Contacts between the two chains:
Residue N70 in the first protein is in contact with residue N4 in the second protein (closest heavy-atom distance 3.6 Å).
Residue N70 in the first protein contacts residue F5 in the second protein (closest heavy-atom distance 3.1 Å).
Residue Y123 in the first protein is in contact with residue M8 in the second protein (closest heavy-atom distance 3.1 Å).
Residue K66 in the first protein interacts with residue Y3 in the second protein (closest heavy-atom distance 4.8 Å).
Residue V9 in the first protein contacts residue F5 in the second protein (closest heavy-atom distance 4.1 Å).
Residue Y45 in the first protein interacts with residue V2 in the second protein (closest heavy-atom distance 3.8 Å).
Residue K146 in the first protein is in contact with residue M8 in the second protein (closest heavy-atom distance 2.9 Å).
Residue Y22 in the first protein interacts with residue F5 in the second protein (closest heavy-atom distance 4.6 Å).
Residue S73 in the first protein interacts with residue T7 in the second protein (closest heavy-atom distance 3.8 Å).
Residue S73 in the first protein interacts with residue A6 in the second protein (closest heavy-atom distance 4.8 Å).
Residue N70 in the first protein contacts residue Y3 in the second protein (closest heavy-atom distance 3.1 Å).
Residue R155 in the first protein interacts with residue A6 in the second protein (closest heavy-atom distance 3.5 Å).
Residue Y159 in the first protein is in contact with residue A1 in the second protein (closest heavy-atom distance 2.8 Å).
Residue K66 in the first protein interacts with residue N4 in the second protein (closest heavy-atom distance 4.6 Å).
Residue F74 in the first protein interacts with residue F5 in the second protein (closest heavy-atom distance 3.9 Å).
Residue Y159 in the first protein contacts residue Y3 in the second protein (closest heavy-atom distance 3.3 Å).
Residue Y7 in the first protein contacts residue A1 in the second protein (closest heavy-atom distance 2.6 Å).
Residue E63 in the first protein contacts residue A1 in the second protein (closest heavy-atom distance 3.5 Å).
Residue E24 in the first protein is in contact with residue V2 in the second protein (closest heavy-atom distance 3.5 Å).
Residue R155 in the first protein contacts residue N4 in the second protein (closest heavy-atom distance 2.9 Å).
Residue K66 in the first protein contacts residue A1 in the second protein (closest heavy-atom distance 3.8 Å).
Residue D77 in the first protein interacts with residue T7 in the second protein (closest heavy-atom distance 3.5 Å).
Residue W167 in the first protein is in contact with residue A1 in the second protein (closest heavy-atom distance 3.6 Å).
Residue Y116 in the first protein contacts residue F5 in the second protein (closest heavy-atom distance 3.4 Å).
Residue R155 in the first protein interacts with residue Y3 in the second protein (closest heavy-atom distance 3.0 Å).
Residue Y171 in the first protein contacts residue A1 in the second protein (closest heavy-atom distance 2.7 Å).
Residue T80 in the first protein is in contact with residue M8 in the second protein (closest heavy-atom distance 4.3 Å).
Residue T143 in the first protein contacts residue M8 in the second protein (closest heavy-atom distance 2.6 Å).
Residue L156 in the first protein interacts with residue Y3 in the second protein (closest heavy-atom distance 3.3 Å).
Residue K66 in the first protein interacts with residue V2 in the second protein (closest heavy-atom distance 2.7 Å).
Residue V97 in the first protein interacts with residue F5 in the second protein (closest heavy-atom distance 4.0 Å).
Residue V76 in the first protein contacts residue T7 in the second protein (closest heavy-atom distance 4.2 Å).
Residue T163 in the first protein contacts residue A1 in the second protein (closest heavy-atom distance 4.6 Å).
Residue L81 in the first protein is in contact with residue M8 in the second protein (closest heavy-atom distance 3.8 Å).
Residue S73 in the first protein contacts residue F5 in the second protein (closest heavy-atom distance 4.1 Å).
Residue L5 in the first protein interacts with residue A1 in the second protein (closest heavy-atom distance 4.1 Å).
Residue Q114 in the first protein contacts residue Y3 in the second protein (closest heavy-atom distance 3.8 Å).
Residue E152 in the first protein is in contact with residue Y3 in the second protein (closest heavy-atom distance 2.9 Å).
Residue Y59 in the first protein contacts residue A1 in the second protein (closest heavy-atom distance 4.5 Å).
Residue Y7 in the first protein contacts residue V2 in the second protein (closest heavy-atom distance 3.5 Å).
Residue E63 in the first protein interacts with residue V2 in the second protein (closest heavy-atom distance 3.1 Å).
Residue S99 in the first protein is in contact with residue F5 in the second protein (closest heavy-atom distance 4.2 Å).
Residue Q114 in the first protein contacts residue F5 in the second protein (closest heavy-atom distance 3.6 Å).
Residue I142 in the first protein is in contact with residue M8 in the second protein (closest heavy-atom distance 4.9 Å).
Residue R155 in the first protein contacts residue F5 in the second protein (closest heavy-atom distance 3.9 Å).
Residue N70 in the first protein is in contact with residue V2 in the second protein (closest heavy-atom distance 4.2 Å).
Residue S99 in the first protein is in contact with residue Y3 in the second protein (closest heavy-atom distance 4.4 Å).
Residue Y116 in the first protein contacts residue M8 in the second protein (closest heavy-atom distance 4.0 Å).
Residue F74 in the first protein contacts residue M8 in the second protein (closest heavy-atom distance 4.8 Å).
Residue E152 in the first protein contacts residue A6 in the second protein (closest heavy-atom distance 3.5 Å).
Residue W147 in the first protein interacts with residue A6 in the second protein (closest heavy-atom distance 4.1 Å).
Residue I95 in the first protein contacts residue M8 in the second protein (closest heavy-atom distance 4.1 Å).
Residue W147 in the first protein interacts with residue T7 in the second protein (closest heavy-atom distance 2.8 Å).
Residue Y159 in the first protein interacts with residue V2 in the second protein (closest heavy-atom distance 3.9 Å).
Residue E24 in the first protein is in contact with residue F5 in the second protein (closest heavy-atom distance 4.7 Å).
Residue D77 in the first protein is in contact with residue M8 in the second protein (closest heavy-atom distance 2.9 Å).
Residue W147 in the first protein interacts with residue M8 in the second protein (closest heavy-atom distance 4.0 Å).
Residue Y116 in the first protein interacts with residue A6 in the second protein (closest heavy-atom distance 4.7 Å).
Residue D77 in the first protein interacts with residue A6 in the second protein (closest heavy-atom distance 4.5 Å).

Sequence of the first protein:
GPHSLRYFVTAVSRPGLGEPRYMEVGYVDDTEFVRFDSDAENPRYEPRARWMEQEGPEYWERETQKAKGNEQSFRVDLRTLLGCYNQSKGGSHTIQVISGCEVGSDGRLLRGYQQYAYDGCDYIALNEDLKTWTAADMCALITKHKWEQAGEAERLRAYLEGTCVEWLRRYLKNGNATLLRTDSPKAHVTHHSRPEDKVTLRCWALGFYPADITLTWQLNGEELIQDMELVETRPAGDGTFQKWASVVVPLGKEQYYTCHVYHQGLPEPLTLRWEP

These two protein chains interact to form a complex.

Sequence of the second protein:
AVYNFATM